Interface contacts:
Residue F212 in protein 1 is in contact with residue E16 in protein 2 (closest heavy-atom distance 4.6 Å).
Residue N210 in protein 1 is in contact with residue E16 in protein 2 (closest heavy-atom distance 4.7 Å).

This data describes a binding interaction between two proteins.

Sequence of protein 2:
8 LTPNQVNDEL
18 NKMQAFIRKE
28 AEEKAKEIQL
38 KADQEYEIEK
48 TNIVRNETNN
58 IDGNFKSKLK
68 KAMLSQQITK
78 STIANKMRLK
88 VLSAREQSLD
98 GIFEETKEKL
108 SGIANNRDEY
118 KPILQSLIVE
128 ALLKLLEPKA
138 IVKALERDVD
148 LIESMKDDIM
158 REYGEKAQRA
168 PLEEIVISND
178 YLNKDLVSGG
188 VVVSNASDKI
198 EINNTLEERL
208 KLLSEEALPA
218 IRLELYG

Sequence of protein 1:
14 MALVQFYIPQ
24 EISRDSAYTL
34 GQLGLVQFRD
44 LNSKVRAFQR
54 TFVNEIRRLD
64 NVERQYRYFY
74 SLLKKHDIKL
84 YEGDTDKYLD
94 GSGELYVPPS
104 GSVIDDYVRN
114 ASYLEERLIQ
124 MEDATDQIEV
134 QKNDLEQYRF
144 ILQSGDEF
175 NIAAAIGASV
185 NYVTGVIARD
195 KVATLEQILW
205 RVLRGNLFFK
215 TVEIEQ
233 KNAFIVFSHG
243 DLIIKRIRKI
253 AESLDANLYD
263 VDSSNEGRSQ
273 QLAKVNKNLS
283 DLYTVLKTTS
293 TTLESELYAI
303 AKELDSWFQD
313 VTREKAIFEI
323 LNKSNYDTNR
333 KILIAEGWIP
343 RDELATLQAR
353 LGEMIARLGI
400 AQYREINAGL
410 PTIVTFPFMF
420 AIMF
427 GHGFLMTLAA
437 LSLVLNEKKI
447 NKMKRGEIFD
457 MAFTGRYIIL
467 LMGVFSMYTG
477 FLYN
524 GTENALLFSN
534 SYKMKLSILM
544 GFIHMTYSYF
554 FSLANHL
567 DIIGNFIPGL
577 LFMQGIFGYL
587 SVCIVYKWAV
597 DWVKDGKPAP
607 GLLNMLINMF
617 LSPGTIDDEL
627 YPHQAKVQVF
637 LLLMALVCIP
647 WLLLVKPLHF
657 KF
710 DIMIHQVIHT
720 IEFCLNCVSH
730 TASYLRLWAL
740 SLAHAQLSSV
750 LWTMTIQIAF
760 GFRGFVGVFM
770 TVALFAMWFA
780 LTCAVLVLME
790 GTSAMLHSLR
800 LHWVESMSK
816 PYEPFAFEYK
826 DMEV